The following describes two proteins that form a bound complex.

Sequence of chain B:
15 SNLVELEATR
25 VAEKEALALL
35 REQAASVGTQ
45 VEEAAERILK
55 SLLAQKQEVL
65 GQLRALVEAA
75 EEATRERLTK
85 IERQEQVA

Sequence of chain A:
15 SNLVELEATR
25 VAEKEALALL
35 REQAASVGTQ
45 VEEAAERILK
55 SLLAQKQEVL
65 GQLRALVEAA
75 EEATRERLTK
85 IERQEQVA

Residue-level contacts at the interface:
Residue I85 in chain B interacts with residue T23 in chain A (closest heavy-atom distance 3.7 Å).
Residue V71 in chain B interacts with residue L34 in chain A (closest heavy-atom distance 4.1 Å).
Residue E89 in chain B is in contact with residue L17 in chain A (closest heavy-atom distance 3.7 Å).
Residue A38 in chain B is in contact with residue L67 in chain A (closest heavy-atom distance 3.8 Å).
Residue E27 in chain B contacts residue T78 in chain A (closest heavy-atom distance 3.8 Å).
Residue G42 in chain B interacts with residue L67 in chain A (closest heavy-atom distance 3.7 Å).
Residue L82 in chain B is in contact with residue R24 in chain A (closest heavy-atom distance 3.9 Å).
Residue A74 in chain B contacts residue L34 in chain A (closest heavy-atom distance 3.6 Å).
Residue E46 in chain B is in contact with residue L64 in chain A (closest heavy-atom distance 3.9 Å).
Residue V45 in chain B is in contact with residue V63 in chain A (closest heavy-atom distance 4.1 Å).
Residue L53 in chain B contacts residue L53 in chain A (closest heavy-atom distance 3.6 Å).
Residue A74 in chain B is in contact with residue L31 in chain A (closest heavy-atom distance 4.0 Å).
Residue L31 in chain B is in contact with residue E75 in chain A (closest heavy-atom distance 4.0 Å).
Residue V63 in chain B interacts with residue V45 in chain A (closest heavy-atom distance 4.0 Å).
Residue V45 in chain B interacts with residue L64 in chain A (closest heavy-atom distance 3.7 Å).
Residue I52 in chain B interacts with residue L56 in chain A (closest heavy-atom distance 3.6 Å).
Residue E75 in chain B contacts residue R35 in chain A (closest heavy-atom distance 3.1 Å).
Residue L34 in chain B interacts with residue L70 in chain A (closest heavy-atom distance 4.0 Å).
Residue E75 in chain B is in contact with residue L31 in chain A (closest heavy-atom distance 3.9 Å).
Residue R24 in chain B interacts with residue I85 in chain A (closest heavy-atom distance 3.6 Å).
Residue L17 in chain B interacts with residue E89 in chain A (closest heavy-atom distance 3.9 Å).
Residue R35 in chain B contacts residue E75 in chain A (closest heavy-atom distance 3.2 Å).
Residue Q88 in chain B interacts with residue L20 in chain A (closest heavy-atom distance 3.4 Å).
Residue L56 in chain B contacts residue I52 in chain A (closest heavy-atom distance 3.9 Å).
Residue Q59 in chain B is in contact with residue V45 in chain A (closest heavy-atom distance 3.9 Å).
Residue R24 in chain B contacts residue E86 in chain A (closest heavy-atom distance 3.3 Å).
Residue R81 in chain B is in contact with residue E27 in chain A (closest heavy-atom distance 3.1 Å).
Residue T78 in chain B contacts residue L31 in chain A (closest heavy-atom distance 3.6 Å).
Residue A38 in chain B contacts residue V71 in chain A (closest heavy-atom distance 3.5 Å).
Residue E27 in chain B is in contact with residue R81 in chain A (closest heavy-atom distance 3.2 Å).
Residue L70 in chain B contacts residue L34 in chain A (closest heavy-atom distance 3.9 Å).
Residue V41 in chain B contacts residue L67 in chain A (closest heavy-atom distance 3.8 Å).
Residue L20 in chain B is in contact with residue E89 in chain A (closest heavy-atom distance 3.6 Å).
Residue K60 in chain B contacts residue E46 in chain A (closest heavy-atom distance 3.6 Å).
Residue L31 in chain B interacts with residue A74 in chain A (closest heavy-atom distance 4.1 Å).
Residue L20 in chain B interacts with residue I85 in chain A (closest heavy-atom distance 3.9 Å).
Residue E86 in chain B contacts residue R24 in chain A (closest heavy-atom distance 3.4 Å).
Residue L31 in chain B interacts with residue T78 in chain A (closest heavy-atom distance 3.6 Å).
Residue V71 in chain B interacts with residue R35 in chain A (closest heavy-atom distance 3.7 Å).
Residue E89 in chain B contacts residue E21 in chain A (closest heavy-atom distance 2.5 Å).
Residue L67 in chain B is in contact with residue A38 in chain A (closest heavy-atom distance 3.6 Å).
Residue L34 in chain B interacts with residue A74 in chain A (closest heavy-atom distance 3.7 Å).
Residue L20 in chain B contacts residue Q88 in chain A (closest heavy-atom distance 3.4 Å).
Residue L67 in chain B interacts with residue G42 in chain A (closest heavy-atom distance 3.6 Å).
Residue V71 in chain B contacts residue A38 in chain A (closest heavy-atom distance 3.4 Å).
Residue E89 in chain B contacts residue L20 in chain A (closest heavy-atom distance 3.6 Å).
Residue T23 in chain B is in contact with residue I85 in chain A (closest heavy-atom distance 3.6 Å).
Residue L67 in chain B is in contact with residue V41 in chain A (closest heavy-atom distance 4.1 Å).
Residue A49 in chain B contacts residue L56 in chain A (closest heavy-atom distance 3.6 Å).
Residue I85 in chain B is in contact with residue L20 in chain A (closest heavy-atom distance 3.6 Å).
Residue E89 in chain B contacts residue R24 in chain A (closest heavy-atom distance 4.0 Å).
Residue V45 in chain B contacts residue Q59 in chain A (closest heavy-atom distance 4.1 Å).
Residue R24 in chain B contacts residue L82 in chain A (closest heavy-atom distance 3.8 Å).
Residue L56 in chain B is in contact with residue A49 in chain A (closest heavy-atom distance 4.0 Å).
Residue I85 in chain B contacts residue R24 in chain A (closest heavy-atom distance 3.5 Å).
Residue L17 in chain B is in contact with residue A92 in chain A (closest heavy-atom distance 3.8 Å).
Residue E21 in chain B is in contact with residue E89 in chain A (closest heavy-atom distance 2.5 Å).
Residue S15 in chain B interacts with residue A92 in chain A (closest heavy-atom distance 3.4 Å).
Residue L82 in chain B is in contact with residue K28 in chain A (closest heavy-atom distance 3.6 Å).
Residue E27 in chain B is in contact with residue L82 in chain A (closest heavy-atom distance 4.0 Å).